Sequence of chain A:
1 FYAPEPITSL

Sequence of chain B:
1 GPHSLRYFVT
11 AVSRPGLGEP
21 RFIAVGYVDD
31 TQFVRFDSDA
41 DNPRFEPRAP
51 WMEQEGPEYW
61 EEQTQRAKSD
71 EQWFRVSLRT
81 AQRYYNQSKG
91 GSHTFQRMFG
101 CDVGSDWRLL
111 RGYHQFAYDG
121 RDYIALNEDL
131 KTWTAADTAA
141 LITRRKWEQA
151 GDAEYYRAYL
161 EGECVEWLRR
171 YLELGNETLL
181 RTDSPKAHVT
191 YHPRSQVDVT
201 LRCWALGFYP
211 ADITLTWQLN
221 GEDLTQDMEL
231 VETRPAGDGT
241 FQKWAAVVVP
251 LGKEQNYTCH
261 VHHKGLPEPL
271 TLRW

This data describes a binding interaction between two proteins.

Interface contacts:
Residue W73 in chain B interacts with residue P6 in chain A (closest heavy-atom distance 3.5 Å).
Residue L5 in chain B is in contact with residue F1 in chain A (closest heavy-atom distance 4.0 Å).
Residue F45 in chain B interacts with residue Y2 in chain A (closest heavy-atom distance 3.2 Å).
Residue T143 in chain B contacts residue S9 in chain A (closest heavy-atom distance 4.5 Å).
Residue W73 in chain B contacts residue S9 in chain A (closest heavy-atom distance 3.6 Å).
Residue Y156 in chain B is in contact with residue I7 in chain A (closest heavy-atom distance 4.1 Å).
Residue Q63 in chain B is in contact with residue F1 in chain A (closest heavy-atom distance 3.4 Å).
Residue V9 in chain B is in contact with residue Y2 in chain A (closest heavy-atom distance 3.4 Å).
Residue F22 in chain B contacts residue Y2 in chain A (closest heavy-atom distance 4.1 Å).
Residue S77 in chain B is in contact with residue L10 in chain A (closest heavy-atom distance 3.6 Å).
Residue R66 in chain B contacts residue Y2 in chain A (closest heavy-atom distance 3.0 Å).
Residue E163 in chain B is in contact with residue F1 in chain A (closest heavy-atom distance 3.8 Å).
Residue W73 in chain B interacts with residue L10 in chain A (closest heavy-atom distance 4.0 Å).
Residue A150 in chain B contacts residue I7 in chain A (closest heavy-atom distance 4.5 Å).
Residue Y156 in chain B interacts with residue P4 in chain A (closest heavy-atom distance 4.2 Å).
Residue D70 in chain B contacts residue P6 in chain A (closest heavy-atom distance 3.5 Å).
Residue F95 in chain B interacts with residue L10 in chain A (closest heavy-atom distance 3.6 Å).
Residue W147 in chain B contacts residue L10 in chain A (closest heavy-atom distance 4.0 Å).
Residue Y159 in chain B interacts with residue Y2 in chain A (closest heavy-atom distance 3.8 Å).
Residue Q63 in chain B interacts with residue Y2 in chain A (closest heavy-atom distance 2.8 Å).
Residue K146 in chain B is in contact with residue T8 in chain A (closest heavy-atom distance 4.0 Å).
Residue Y159 in chain B is in contact with residue F1 in chain A (closest heavy-atom distance 2.7 Å).
Residue S69 in chain B contacts residue E5 in chain A (closest heavy-atom distance 3.1 Å).
Residue K146 in chain B contacts residue L10 in chain A (closest heavy-atom distance 2.9 Å).
Residue Y155 in chain B interacts with residue I7 in chain A (closest heavy-atom distance 3.7 Å).
Residue Y159 in chain B contacts residue P4 in chain A (closest heavy-atom distance 3.5 Å).
Residue W167 in chain B interacts with residue F1 in chain A (closest heavy-atom distance 3.4 Å).
Residue R97 in chain B contacts residue Y2 in chain A (closest heavy-atom distance 4.2 Å).
Residue E62 in chain B is in contact with residue F1 in chain A (closest heavy-atom distance 4.0 Å).
Residue A24 in chain B interacts with residue Y2 in chain A (closest heavy-atom distance 4.0 Å).
Residue W147 in chain B contacts residue S9 in chain A (closest heavy-atom distance 2.9 Å).
Residue T143 in chain B is in contact with residue L10 in chain A (closest heavy-atom distance 2.7 Å).
Residue R66 in chain B contacts residue P4 in chain A (closest heavy-atom distance 3.4 Å).
Residue Y123 in chain B contacts residue L10 in chain A (closest heavy-atom distance 3.4 Å).
Residue D152 in chain B interacts with residue I7 in chain A (closest heavy-atom distance 3.8 Å).
Residue Y156 in chain B contacts residue P6 in chain A (closest heavy-atom distance 3.5 Å).
Residue Y7 in chain B is in contact with residue Y2 in chain A (closest heavy-atom distance 3.5 Å).
Residue F99 in chain B is in contact with residue A3 in chain A (closest heavy-atom distance 3.4 Å).
Residue T80 in chain B contacts residue L10 in chain A (closest heavy-atom distance 3.4 Å).
Residue Y155 in chain B contacts residue E5 in chain A (closest heavy-atom distance 2.5 Å).
Residue W73 in chain B contacts residue T8 in chain A (closest heavy-atom distance 2.8 Å).
Residue Y171 in chain B is in contact with residue F1 in chain A (closest heavy-atom distance 2.5 Å).
Residue K146 in chain B interacts with residue S9 in chain A (closest heavy-atom distance 3.2 Å).
Residue D70 in chain B contacts residue Y2 in chain A (closest heavy-atom distance 2.5 Å).
Residue R66 in chain B is in contact with residue E5 in chain A (closest heavy-atom distance 4.5 Å).
Residue Y59 in chain B contacts residue F1 in chain A (closest heavy-atom distance 3.9 Å).
Residue A150 in chain B contacts residue T8 in chain A (closest heavy-atom distance 3.1 Å).
Residue D152 in chain B is in contact with residue T8 in chain A (closest heavy-atom distance 2.4 Å).
Residue A81 in chain B is in contact with residue L10 in chain A (closest heavy-atom distance 4.2 Å).
Residue F99 in chain B interacts with residue Y2 in chain A (closest heavy-atom distance 3.8 Å).
Residue S69 in chain B is in contact with residue P6 in chain A (closest heavy-atom distance 3.9 Å).
Residue Y7 in chain B is in contact with residue F1 in chain A (closest heavy-atom distance 2.9 Å).
Residue R97 in chain B is in contact with residue A3 in chain A (closest heavy-atom distance 3.2 Å).
Residue R66 in chain B contacts residue F1 in chain A (closest heavy-atom distance 3.4 Å).
Residue Y155 in chain B is in contact with residue P4 in chain A (closest heavy-atom distance 3.4 Å).
Residue Y84 in chain B contacts residue L10 in chain A (closest heavy-atom distance 2.7 Å).
Residue Y159 in chain B contacts residue A3 in chain A (closest heavy-atom distance 3.8 Å).
Residue W147 in chain B interacts with residue T8 in chain A (closest heavy-atom distance 3.5 Å).
Residue R66 in chain B contacts residue A3 in chain A (closest heavy-atom distance 3.3 Å).
Residue A67 in chain B contacts residue Y2 in chain A (closest heavy-atom distance 4.2 Å).